Sequence of protein 2:
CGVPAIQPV

Sequence of protein 1:
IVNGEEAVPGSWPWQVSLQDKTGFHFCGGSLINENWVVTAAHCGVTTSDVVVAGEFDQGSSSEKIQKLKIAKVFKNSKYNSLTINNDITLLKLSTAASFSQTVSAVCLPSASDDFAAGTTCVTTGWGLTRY

This data describes a binding interaction between two proteins.

Interface contacts:
Residue W14 in protein 1 is in contact with residue V3 in protein 2 (closest heavy-atom distance 4.7 Å).
Residue A105 in protein 1 contacts residue G2 in protein 2 (closest heavy-atom distance 3.3 Å).
Residue W14 in protein 1 contacts residue P4 in protein 2 (closest heavy-atom distance 4.0 Å).
Residue V106 in protein 1 contacts residue C1 in protein 2 (closest heavy-atom distance 3.6 Å).
Residue G10 in protein 1 interacts with residue P4 in protein 2 (closest heavy-atom distance 4.7 Å).
Residue S11 in protein 1 contacts residue Q7 in protein 2 (closest heavy-atom distance 4.0 Å).
Residue V106 in protein 1 contacts residue G2 in protein 2 (closest heavy-atom distance 4.3 Å).
Residue G10 in protein 1 interacts with residue I6 in protein 2 (closest heavy-atom distance 3.9 Å).
Residue S11 in protein 1 contacts residue P4 in protein 2 (closest heavy-atom distance 3.7 Å).
Residue Q101 in protein 1 contacts residue A5 in protein 2 (closest heavy-atom distance 3.6 Å).
Residue C107 in protein 1 is in contact with residue G2 in protein 2 (closest heavy-atom distance 3.4 Å).
Residue W14 in protein 1 contacts residue G2 in protein 2 (closest heavy-atom distance 4.2 Å).
Residue S11 in protein 1 contacts residue P8 in protein 2 (closest heavy-atom distance 2.9 Å).
Residue A105 in protein 1 is in contact with residue C1 in protein 2 (closest heavy-atom distance 3.3 Å).
Residue P13 in protein 1 contacts residue P4 in protein 2 (closest heavy-atom distance 3.5 Å).
Residue S11 in protein 1 interacts with residue V9 in protein 2 (closest heavy-atom distance 4.7 Å).
Residue V8 in protein 1 interacts with residue V9 in protein 2 (closest heavy-atom distance 4.3 Å).
Residue W12 in protein 1 is in contact with residue P8 in protein 2 (closest heavy-atom distance 3.5 Å).
Residue S11 in protein 1 contacts residue I6 in protein 2 (closest heavy-atom distance 3.1 Å).
Residue A105 in protein 1 is in contact with residue V3 in protein 2 (closest heavy-atom distance 4.8 Å).
Residue Q101 in protein 1 is in contact with residue I6 in protein 2 (closest heavy-atom distance 4.1 Å).
Residue V8 in protein 1 interacts with residue I6 in protein 2 (closest heavy-atom distance 4.1 Å).
Residue P9 in protein 1 interacts with residue I6 in protein 2 (closest heavy-atom distance 3.9 Å).
Residue C107 in protein 1 is in contact with residue C1 in protein 2 (closest heavy-atom distance 2.0 Å).
Residue T102 in protein 1 is in contact with residue I6 in protein 2 (closest heavy-atom distance 3.5 Å).
Residue L108 in protein 1 contacts residue C1 in protein 2 (closest heavy-atom distance 4.8 Å).
Residue V8 in protein 1 contacts residue Q7 in protein 2 (closest heavy-atom distance 4.8 Å).